Contacts between the two chains:
Residue R34 in protein 2 is in contact with residue V88 in protein 1 (closest heavy-atom distance 3.9 Å).
Residue P93 in protein 2 is in contact with residue Q38 in protein 1 (closest heavy-atom distance 3.4 Å).
Residue V88 in protein 2 interacts with residue R34 in protein 1 (closest heavy-atom distance 3.9 Å).
Residue F352 in protein 2 interacts with residue Q82 in protein 1 (closest heavy-atom distance 3.5 Å).
Residue R34 in protein 2 is in contact with residue P93 in protein 1 (closest heavy-atom distance 4.3 Å).
Residue P27 in protein 2 is in contact with residue G126 in protein 1 (closest heavy-atom distance 3.5 Å).
Residue I81 in protein 2 contacts residue T388 in protein 1 (closest heavy-atom distance 3.8 Å).
Residue E89 in protein 2 contacts residue K90 in protein 1 (closest heavy-atom distance 3.6 Å).
Residue F352 in protein 2 is in contact with residue V86 in protein 1 (closest heavy-atom distance 3.8 Å).
Residue H31 in protein 2 interacts with residue A95 in protein 1 (closest heavy-atom distance 3.5 Å).
Residue G126 in protein 2 is in contact with residue E30 in protein 1 (closest heavy-atom distance 3.7 Å).
Residue E89 in protein 2 contacts residue F352 in protein 1 (closest heavy-atom distance 3.7 Å).
Residue P389 in protein 2 is in contact with residue Q124 in protein 1 (closest heavy-atom distance 3.1 Å).
Residue L79 in protein 2 contacts residue Q82 in protein 1 (closest heavy-atom distance 3.4 Å).
Residue H351 in protein 2 contacts residue E89 in protein 1 (closest heavy-atom distance 2.7 Å).
Residue Q82 in protein 2 contacts residue F352 in protein 1 (closest heavy-atom distance 3.5 Å).
Residue Q124 in protein 2 is in contact with residue P389 in protein 1 (closest heavy-atom distance 3.1 Å).
Residue P78 in protein 2 interacts with residue L79 in protein 1 (closest heavy-atom distance 3.5 Å).
Residue R34 in protein 2 is in contact with residue E89 in protein 1 (closest heavy-atom distance 3.8 Å).
Residue P78 in protein 2 contacts residue T388 in protein 1 (closest heavy-atom distance 4.3 Å).
Residue Q82 in protein 2 contacts residue L79 in protein 1 (closest heavy-atom distance 3.4 Å).
Residue E89 in protein 2 is in contact with residue R34 in protein 1 (closest heavy-atom distance 3.8 Å).
Residue Q124 in protein 2 contacts residue S387 in protein 1 (closest heavy-atom distance 4.0 Å).
Residue G126 in protein 2 interacts with residue R34 in protein 1 (closest heavy-atom distance 3.5 Å).
Residue H31 in protein 2 contacts residue R96 in protein 1 (closest heavy-atom distance 3.4 Å).
Residue A83 in protein 2 contacts residue Q82 in protein 1 (closest heavy-atom distance 3.4 Å).
Residue T388 in protein 2 contacts residue I81 in protein 1 (closest heavy-atom distance 3.8 Å).
Residue Q82 in protein 2 interacts with residue A83 in protein 1 (closest heavy-atom distance 3.4 Å).
Residue V86 in protein 2 contacts residue F352 in protein 1 (closest heavy-atom distance 3.8 Å).
Residue D94 in protein 2 is in contact with residue H31 in protein 1 (closest heavy-atom distance 3.3 Å).
Residue L79 in protein 2 contacts residue L79 in protein 1 (closest heavy-atom distance 3.8 Å).
Residue T388 in protein 2 interacts with residue Q124 in protein 1 (closest heavy-atom distance 3.2 Å).
Residue K90 in protein 2 contacts residue E89 in protein 1 (closest heavy-atom distance 3.6 Å).
Residue P385 in protein 2 interacts with residue P78 in protein 1 (closest heavy-atom distance 4.0 Å).
Residue R34 in protein 2 contacts residue A125 in protein 1 (closest heavy-atom distance 2.9 Å).
Residue A125 in protein 2 contacts residue R34 in protein 1 (closest heavy-atom distance 2.9 Å).
Residue S387 in protein 2 is in contact with residue Q124 in protein 1 (closest heavy-atom distance 4.0 Å).
Residue Q38 in protein 2 contacts residue D94 in protein 1 (closest heavy-atom distance 3.1 Å).
Residue R96 in protein 2 interacts with residue H31 in protein 1 (closest heavy-atom distance 3.4 Å).
Residue T388 in protein 2 interacts with residue P78 in protein 1 (closest heavy-atom distance 4.3 Å).
Residue L79 in protein 2 contacts residue P78 in protein 1 (closest heavy-atom distance 3.5 Å).
Residue R34 in protein 2 interacts with residue G126 in protein 1 (closest heavy-atom distance 3.5 Å).
Residue P78 in protein 2 is in contact with residue F76 in protein 1 (closest heavy-atom distance 4.0 Å).
Residue P78 in protein 2 contacts residue P385 in protein 1 (closest heavy-atom distance 4.0 Å).
Residue Q38 in protein 2 contacts residue P93 in protein 1 (closest heavy-atom distance 3.4 Å).
Residue V86 in protein 2 is in contact with residue V86 in protein 1 (closest heavy-atom distance 3.8 Å).
Residue E30 in protein 2 contacts residue G126 in protein 1 (closest heavy-atom distance 3.7 Å).
Residue P78 in protein 2 is in contact with residue S387 in protein 1 (closest heavy-atom distance 4.0 Å).
Residue D94 in protein 2 contacts residue Q38 in protein 1 (closest heavy-atom distance 3.1 Å).
Residue I81 in protein 2 is in contact with residue S387 in protein 1 (closest heavy-atom distance 3.9 Å).
Residue A95 in protein 2 is in contact with residue H31 in protein 1 (closest heavy-atom distance 3.5 Å).
Residue H31 in protein 2 is in contact with residue D94 in protein 1 (closest heavy-atom distance 3.3 Å).
Residue S387 in protein 2 interacts with residue I81 in protein 1 (closest heavy-atom distance 3.9 Å).
Residue Q124 in protein 2 contacts residue T388 in protein 1 (closest heavy-atom distance 3.2 Å).
Residue G126 in protein 2 is in contact with residue P27 in protein 1 (closest heavy-atom distance 3.5 Å).
Residue S387 in protein 2 is in contact with residue P78 in protein 1 (closest heavy-atom distance 4.0 Å).
Residue F76 in protein 2 interacts with residue P78 in protein 1 (closest heavy-atom distance 4.0 Å).
Residue F352 in protein 2 is in contact with residue E89 in protein 1 (closest heavy-atom distance 3.7 Å).
Residue E89 in protein 2 contacts residue H351 in protein 1 (closest heavy-atom distance 2.7 Å).
Residue Q82 in protein 2 interacts with residue Q82 in protein 1 (closest heavy-atom distance 2.9 Å).

Sequence of protein 1:
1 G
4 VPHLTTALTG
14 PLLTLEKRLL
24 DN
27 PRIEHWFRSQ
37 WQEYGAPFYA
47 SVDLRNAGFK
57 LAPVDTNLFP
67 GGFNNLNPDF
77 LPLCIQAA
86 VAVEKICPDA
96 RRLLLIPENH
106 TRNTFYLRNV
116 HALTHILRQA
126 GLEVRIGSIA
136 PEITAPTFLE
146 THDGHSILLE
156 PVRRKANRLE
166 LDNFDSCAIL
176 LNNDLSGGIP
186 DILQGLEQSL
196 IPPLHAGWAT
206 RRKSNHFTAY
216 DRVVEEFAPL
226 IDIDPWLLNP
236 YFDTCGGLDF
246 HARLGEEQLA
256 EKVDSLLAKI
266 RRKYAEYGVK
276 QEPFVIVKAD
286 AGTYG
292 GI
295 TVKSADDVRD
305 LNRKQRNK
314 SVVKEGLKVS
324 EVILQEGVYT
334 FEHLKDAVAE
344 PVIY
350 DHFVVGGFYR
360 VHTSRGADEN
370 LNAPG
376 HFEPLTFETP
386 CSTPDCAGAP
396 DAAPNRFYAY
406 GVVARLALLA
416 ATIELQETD

Sequence of protein 2:
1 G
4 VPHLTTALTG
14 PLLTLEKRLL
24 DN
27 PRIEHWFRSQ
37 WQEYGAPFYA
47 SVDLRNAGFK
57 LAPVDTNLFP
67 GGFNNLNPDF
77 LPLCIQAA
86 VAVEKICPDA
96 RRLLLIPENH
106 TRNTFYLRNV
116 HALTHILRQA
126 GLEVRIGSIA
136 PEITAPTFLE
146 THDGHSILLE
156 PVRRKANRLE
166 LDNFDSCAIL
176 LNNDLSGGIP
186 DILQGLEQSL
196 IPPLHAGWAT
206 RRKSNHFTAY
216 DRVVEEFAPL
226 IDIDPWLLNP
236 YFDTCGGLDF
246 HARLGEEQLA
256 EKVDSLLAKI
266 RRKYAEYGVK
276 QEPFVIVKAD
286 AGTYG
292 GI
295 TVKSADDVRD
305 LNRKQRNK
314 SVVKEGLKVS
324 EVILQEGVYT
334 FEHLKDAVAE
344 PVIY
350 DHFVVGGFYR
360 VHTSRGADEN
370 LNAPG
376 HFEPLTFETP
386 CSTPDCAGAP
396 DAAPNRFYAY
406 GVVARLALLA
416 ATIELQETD

This data describes a binding interaction between two proteins.